Sequence of chain B:
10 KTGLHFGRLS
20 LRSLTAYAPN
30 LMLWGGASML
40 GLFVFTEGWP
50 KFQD

The following describes two proteins that form a bound complex.

Sequence of chain A:
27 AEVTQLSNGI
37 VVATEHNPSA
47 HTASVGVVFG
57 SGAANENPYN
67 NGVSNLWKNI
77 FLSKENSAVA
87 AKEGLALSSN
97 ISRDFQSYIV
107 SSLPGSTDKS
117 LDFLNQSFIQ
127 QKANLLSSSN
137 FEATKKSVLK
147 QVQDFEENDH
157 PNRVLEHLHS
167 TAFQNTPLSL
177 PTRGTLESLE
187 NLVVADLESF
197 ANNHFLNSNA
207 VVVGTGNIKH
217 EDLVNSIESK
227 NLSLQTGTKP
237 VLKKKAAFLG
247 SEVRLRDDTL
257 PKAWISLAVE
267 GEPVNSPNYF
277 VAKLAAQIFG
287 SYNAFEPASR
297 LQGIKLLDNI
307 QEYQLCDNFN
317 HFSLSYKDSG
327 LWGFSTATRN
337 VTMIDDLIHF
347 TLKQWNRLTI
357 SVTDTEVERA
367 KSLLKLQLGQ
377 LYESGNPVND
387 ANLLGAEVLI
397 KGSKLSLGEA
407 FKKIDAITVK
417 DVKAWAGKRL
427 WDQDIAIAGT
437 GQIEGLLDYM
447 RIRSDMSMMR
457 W

Contacts between the two chains:
Residue S357 in chain A interacts with residue A25 in chain B (closest heavy-atom distance 3.8 Å).
Residue S357 in chain A is in contact with residue Y26 in chain B (closest heavy-atom distance 4.1 Å).
Residue R456 in chain A is in contact with residue W33 in chain B (closest heavy-atom distance 3.2 Å).
Residue S357 in chain A interacts with residue S22 in chain B (closest heavy-atom distance 4.9 Å).
Residue W457 in chain A is in contact with residue W33 in chain B (closest heavy-atom distance 4.0 Å).
Residue D360 in chain A is in contact with residue R21 in chain B (closest heavy-atom distance 4.0 Å).
Residue I356 in chain A contacts residue A25 in chain B (closest heavy-atom distance 4.1 Å).
Residue W457 in chain A contacts residue A25 in chain B (closest heavy-atom distance 3.3 Å).
Residue K419 in chain A contacts residue A25 in chain B (closest heavy-atom distance 4.8 Å).
Residue R456 in chain A contacts residue N29 in chain B (closest heavy-atom distance 3.9 Å).
Residue W457 in chain A is in contact with residue Y26 in chain B (closest heavy-atom distance 3.5 Å).
Residue W457 in chain A contacts residue N29 in chain B (closest heavy-atom distance 3.2 Å).
Residue M455 in chain A is in contact with residue W33 in chain B (closest heavy-atom distance 4.1 Å).
Residue I356 in chain A is in contact with residue Y26 in chain B (closest heavy-atom distance 3.6 Å).
Residue T359 in chain A is in contact with residue R21 in chain B (closest heavy-atom distance 4.4 Å).